The following describes two proteins that form a bound complex.

Contacts between the two chains:
Residue Y109 in protein 2 interacts with residue S5 in protein 1 (closest heavy-atom distance 3.3 Å).
Residue Y109 in protein 2 contacts residue H6 in protein 1 (closest heavy-atom distance 2.9 Å).
Residue E105 in protein 2 is in contact with residue F9 in protein 1 (closest heavy-atom distance 4.8 Å).
Residue Y109 in protein 2 is in contact with residue F9 in protein 1 (closest heavy-atom distance 3.6 Å).
Residue G108 in protein 2 interacts with residue F9 in protein 1 (closest heavy-atom distance 3.5 Å).
Residue E105 in protein 2 is in contact with residue K11 in protein 1 (closest heavy-atom distance 3.1 Å).
Residue Y109 in protein 2 is in contact with residue W4 in protein 1 (closest heavy-atom distance 4.1 Å).

Sequence of protein 1:
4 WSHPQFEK

Sequence of protein 2:
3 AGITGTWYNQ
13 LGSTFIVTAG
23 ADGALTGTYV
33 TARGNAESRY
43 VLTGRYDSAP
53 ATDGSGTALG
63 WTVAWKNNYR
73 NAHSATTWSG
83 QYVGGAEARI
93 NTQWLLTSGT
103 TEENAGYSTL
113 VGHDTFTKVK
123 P